This data describes a binding interaction between two proteins.

Interface contacts:
Residue Q52 in the first protein is in contact with residue G93 in the second protein (closest heavy-atom distance 3.4 Å).
Residue H51 in the first protein contacts residue T82 in the second protein (closest heavy-atom distance 3.4 Å).
Residue P84 in the first protein interacts with residue Q52 in the second protein (closest heavy-atom distance 3.4 Å).
Residue R37 in the first protein is in contact with residue F104 in the second protein (closest heavy-atom distance 2.9 Å).
Residue S54 in the first protein interacts with residue P84 in the second protein (closest heavy-atom distance 3.4 Å).
Residue E111 in the first protein is in contact with residue R33 in the second protein (closest heavy-atom distance 2.8 Å).
Residue Y103 in the first protein interacts with residue N127 in the second protein (closest heavy-atom distance 3.3 Å).
Residue F14 in the first protein contacts residue Y103 in the second protein (closest heavy-atom distance 3.2 Å).
Residue Q4 in the first protein interacts with residue Y7 in the second protein (closest heavy-atom distance 3.3 Å).
Residue R33 in the first protein interacts with residue E111 in the second protein (closest heavy-atom distance 2.8 Å).
Residue L114 in the first protein contacts residue Y8 in the second protein (closest heavy-atom distance 3.2 Å).
Residue Y103 in the first protein interacts with residue F120 in the second protein (closest heavy-atom distance 3.4 Å).
Residue F104 in the first protein is in contact with residue R37 in the second protein (closest heavy-atom distance 2.9 Å).
Residue R37 in the first protein interacts with residue S108 in the second protein (closest heavy-atom distance 2.8 Å).
Residue T82 in the first protein is in contact with residue H51 in the second protein (closest heavy-atom distance 3.4 Å).
Residue V110 in the first protein is in contact with residue A23 in the second protein (closest heavy-atom distance 3.3 Å).
Residue E81 in the first protein is in contact with residue H51 in the second protein (closest heavy-atom distance 2.9 Å).
Residue A23 in the first protein interacts with residue V110 in the second protein (closest heavy-atom distance 3.3 Å).
Residue P26 in the first protein is in contact with residue A112 in the second protein (closest heavy-atom distance 3.3 Å).
Residue A23 in the first protein contacts residue G113 in the second protein (closest heavy-atom distance 3.3 Å).
Residue S78 in the first protein contacts residue V47 in the second protein (closest heavy-atom distance 3.4 Å).
Residue E111 in the first protein is in contact with residue R37 in the second protein (closest heavy-atom distance 2.8 Å).
Residue L102 in the first protein is in contact with residue L102 in the second protein (closest heavy-atom distance 3.3 Å).
Residue Q124 in the first protein interacts with residue Y103 in the second protein (closest heavy-atom distance 2.6 Å).
Residue Y83 in the first protein contacts residue F60 in the second protein (closest heavy-atom distance 3.4 Å).
Residue V35 in the first protein is in contact with residue A63 in the second protein (closest heavy-atom distance 3.4 Å).
Residue Q4 in the first protein interacts with residue P5 in the second protein (closest heavy-atom distance 2.9 Å).
Residue R90 in the first protein contacts residue Q52 in the second protein (closest heavy-atom distance 3.3 Å).
Residue F120 in the first protein interacts with residue Y103 in the second protein (closest heavy-atom distance 3.4 Å).
Residue Y83 in the first protein interacts with residue H51 in the second protein (closest heavy-atom distance 3.2 Å).
Residue R37 in the first protein interacts with residue E111 in the second protein (closest heavy-atom distance 2.8 Å).
Residue Q52 in the first protein contacts residue R90 in the second protein (closest heavy-atom distance 3.3 Å).
Residue Q94 in the first protein interacts with residue S53 in the second protein (closest heavy-atom distance 2.8 Å).
Residue I105 in the first protein contacts residue I105 in the second protein (closest heavy-atom distance 2.0 Å).
Residue G93 in the first protein contacts residue Q52 in the second protein (closest heavy-atom distance 3.4 Å).
Residue P5 in the first protein is in contact with residue Q4 in the second protein (closest heavy-atom distance 2.9 Å).
Residue Y103 in the first protein contacts residue Q124 in the second protein (closest heavy-atom distance 2.6 Å).
Residue A112 in the first protein contacts residue T27 in the second protein (closest heavy-atom distance 2.8 Å).
Residue Y8 in the first protein contacts residue L114 in the second protein (closest heavy-atom distance 3.2 Å).
Residue S53 in the first protein interacts with residue Q94 in the second protein (closest heavy-atom distance 2.8 Å).
Residue Y83 in the first protein contacts residue E57 in the second protein (closest heavy-atom distance 3.4 Å).
Residue Y7 in the first protein is in contact with residue Q4 in the second protein (closest heavy-atom distance 3.3 Å).
Residue E57 in the first protein is in contact with residue Y83 in the second protein (closest heavy-atom distance 3.4 Å).
Residue P84 in the first protein contacts residue S54 in the second protein (closest heavy-atom distance 3.4 Å).
Residue T27 in the first protein is in contact with residue A112 in the second protein (closest heavy-atom distance 2.8 Å).
Residue A112 in the first protein contacts residue P26 in the second protein (closest heavy-atom distance 3.3 Å).
Residue N127 in the first protein is in contact with residue Y103 in the second protein (closest heavy-atom distance 3.3 Å).
Residue R37 in the first protein contacts residue G107 in the second protein (closest heavy-atom distance 3.4 Å).
Residue G113 in the first protein interacts with residue A23 in the second protein (closest heavy-atom distance 3.3 Å).
Residue S108 in the first protein interacts with residue R37 in the second protein (closest heavy-atom distance 2.8 Å).
Residue Q4 in the first protein interacts with residue Q4 in the second protein (closest heavy-atom distance 3.2 Å).
Residue Y103 in the first protein is in contact with residue F14 in the second protein (closest heavy-atom distance 3.2 Å).
Residue F60 in the first protein is in contact with residue Y83 in the second protein (closest heavy-atom distance 3.4 Å).
Residue S78 in the first protein interacts with residue H51 in the second protein (closest heavy-atom distance 3.0 Å).
Residue H51 in the first protein is in contact with residue E81 in the second protein (closest heavy-atom distance 2.9 Å).
Residue H51 in the first protein interacts with residue S78 in the second protein (closest heavy-atom distance 3.0 Å).
Residue A63 in the first protein contacts residue V35 in the second protein (closest heavy-atom distance 3.4 Å).
Residue H51 in the first protein interacts with residue Y83 in the second protein (closest heavy-atom distance 3.2 Å).
Residue Q52 in the first protein contacts residue P84 in the second protein (closest heavy-atom distance 3.4 Å).
Residue V47 in the first protein contacts residue S78 in the second protein (closest heavy-atom distance 3.4 Å).

Sequence of the first protein:
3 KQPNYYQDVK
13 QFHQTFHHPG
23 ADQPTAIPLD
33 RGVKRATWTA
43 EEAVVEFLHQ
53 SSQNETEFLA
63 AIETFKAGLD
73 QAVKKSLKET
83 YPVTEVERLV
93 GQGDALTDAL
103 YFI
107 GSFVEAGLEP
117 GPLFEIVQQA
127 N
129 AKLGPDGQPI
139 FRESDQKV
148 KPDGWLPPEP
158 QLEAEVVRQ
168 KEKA

Sequence of the second protein:
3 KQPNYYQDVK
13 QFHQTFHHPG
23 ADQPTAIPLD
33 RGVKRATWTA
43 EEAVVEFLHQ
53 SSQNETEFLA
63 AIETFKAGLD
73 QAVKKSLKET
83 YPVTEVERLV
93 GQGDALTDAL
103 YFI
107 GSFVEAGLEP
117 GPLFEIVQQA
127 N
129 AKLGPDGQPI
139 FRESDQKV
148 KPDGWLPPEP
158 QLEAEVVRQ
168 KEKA